Sequence of chain A:
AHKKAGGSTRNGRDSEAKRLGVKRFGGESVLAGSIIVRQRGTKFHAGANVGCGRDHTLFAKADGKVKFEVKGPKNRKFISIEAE

The following describes two proteins that form a bound complex.

Sequence of chain B:
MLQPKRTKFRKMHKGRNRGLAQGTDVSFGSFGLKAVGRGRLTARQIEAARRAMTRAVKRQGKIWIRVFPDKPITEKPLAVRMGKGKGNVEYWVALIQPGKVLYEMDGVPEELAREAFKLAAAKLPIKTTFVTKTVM

Residue-level contacts at the interface:
Residue R81 in chain B contacts residue K3 in chain A (closest heavy-atom distance 4.2 Å).
Residue R81 in chain B is in contact with residue H2 in chain A (closest heavy-atom distance 3.3 Å).
Residue K84 in chain B contacts residue G6 in chain A (closest heavy-atom distance 3.8 Å).
Residue A79 in chain B interacts with residue K3 in chain A (closest heavy-atom distance 3.9 Å).
Residue V80 in chain B interacts with residue K3 in chain A (closest heavy-atom distance 4.6 Å).
Residue K84 in chain B interacts with residue A5 in chain A (closest heavy-atom distance 4.3 Å).
Residue K84 in chain B contacts residue G7 in chain A (closest heavy-atom distance 4.8 Å).
Residue K76 in chain B interacts with residue A5 in chain A (closest heavy-atom distance 4.6 Å).
Residue R81 in chain B is in contact with residue A1 in chain A (closest heavy-atom distance 4.6 Å).
Residue V80 in chain B is in contact with residue A5 in chain A (closest heavy-atom distance 3.8 Å).